Sequence of protein 1:
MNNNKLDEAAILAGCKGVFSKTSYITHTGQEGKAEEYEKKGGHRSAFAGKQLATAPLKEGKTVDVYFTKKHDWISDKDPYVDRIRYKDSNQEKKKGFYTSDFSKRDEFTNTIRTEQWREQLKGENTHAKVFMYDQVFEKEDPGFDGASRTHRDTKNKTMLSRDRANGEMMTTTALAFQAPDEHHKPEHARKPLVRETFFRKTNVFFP

Residue-level contacts at the interface:
Residue F163 in protein 1 contacts residue E223 in protein 2 (closest heavy-atom distance 4.4 Å).
Residue M158 in protein 1 is in contact with residue N193 in protein 2 (closest heavy-atom distance 3.9 Å).
Residue Y159 in protein 1 interacts with residue K186 in protein 2 (closest heavy-atom distance 4.1 Å).
Residue Y159 in protein 1 is in contact with residue W189 in protein 2 (closest heavy-atom distance 3.3 Å).
Residue D160 in protein 1 is in contact with residue K186 in protein 2 (closest heavy-atom distance 4.3 Å).
Residue F157 in protein 1 contacts residue A187 in protein 2 (closest heavy-atom distance 4.6 Å).
Residue Y159 in protein 1 contacts residue R227 in protein 2 (closest heavy-atom distance 4.5 Å).
Residue M158 in protein 1 contacts residue G190 in protein 2 (closest heavy-atom distance 4.7 Å).
Residue F157 in protein 1 is in contact with residue R183 in protein 2 (closest heavy-atom distance 3.4 Å).
Residue M158 in protein 1 contacts residue W189 in protein 2 (closest heavy-atom distance 3.6 Å).
Residue Y159 in protein 1 contacts residue I226 in protein 2 (closest heavy-atom distance 3.6 Å).
Residue F163 in protein 1 contacts residue W189 in protein 2 (closest heavy-atom distance 4.0 Å).
Residue Y159 in protein 1 contacts residue I222 in protein 2 (closest heavy-atom distance 4.8 Å).
Residue V162 in protein 1 is in contact with residue N193 in protein 2 (closest heavy-atom distance 4.9 Å).
Residue Y159 in protein 1 is in contact with residue E223 in protein 2 (closest heavy-atom distance 4.1 Å).
Residue F157 in protein 1 contacts residue K186 in protein 2 (closest heavy-atom distance 3.5 Å).
Residue V162 in protein 1 is in contact with residue W189 in protein 2 (closest heavy-atom distance 3.7 Å).

Sequence of protein 2:
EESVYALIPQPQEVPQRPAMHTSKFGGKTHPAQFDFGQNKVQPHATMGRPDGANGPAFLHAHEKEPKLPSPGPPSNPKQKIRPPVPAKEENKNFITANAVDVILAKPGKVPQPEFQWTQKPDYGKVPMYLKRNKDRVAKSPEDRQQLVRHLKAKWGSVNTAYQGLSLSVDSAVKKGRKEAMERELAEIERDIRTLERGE

This data describes a binding interaction between two proteins.